Sequence of protein 1:
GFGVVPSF

Sequence of protein 2:
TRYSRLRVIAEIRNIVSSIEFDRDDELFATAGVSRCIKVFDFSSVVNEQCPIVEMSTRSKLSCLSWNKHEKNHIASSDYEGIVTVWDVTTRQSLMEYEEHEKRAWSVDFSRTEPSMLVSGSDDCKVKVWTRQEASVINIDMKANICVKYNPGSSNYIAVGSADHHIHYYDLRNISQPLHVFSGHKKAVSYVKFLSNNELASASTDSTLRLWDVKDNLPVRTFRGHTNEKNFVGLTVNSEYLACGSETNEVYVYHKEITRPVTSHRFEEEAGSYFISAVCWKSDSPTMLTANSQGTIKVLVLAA

Residue-level contacts at the interface:
Residue Y96 in protein 2 contacts residue G4 in protein 1 (closest heavy-atom distance 3.0 Å).
Residue N249 in protein 2 is in contact with residue G4 in protein 1 (closest heavy-atom distance 3.2 Å).
Residue F250 in protein 2 is in contact with residue V6 in protein 1 (closest heavy-atom distance 3.6 Å).
Residue D139 in protein 2 contacts residue P7 in protein 1 (closest heavy-atom distance 3.5 Å).
Residue F250 in protein 2 contacts residue G4 in protein 1 (closest heavy-atom distance 2.9 Å).
Residue K248 in protein 2 interacts with residue V6 in protein 1 (closest heavy-atom distance 3.0 Å).
Residue F250 in protein 2 interacts with residue V5 in protein 1 (closest heavy-atom distance 3.7 Å).
Residue L78 in protein 2 is in contact with residue F3 in protein 1 (closest heavy-atom distance 3.5 Å).
Residue F301 in protein 2 contacts residue F3 in protein 1 (closest heavy-atom distance 5.0 Å).
Residue K248 in protein 2 contacts residue V5 in protein 1 (closest heavy-atom distance 3.8 Å).
Residue C164 in protein 2 is in contact with residue V6 in protein 1 (closest heavy-atom distance 4.2 Å).
Residue V46 in protein 2 contacts residue F3 in protein 1 (closest heavy-atom distance 3.4 Å).
Residue W122 in protein 2 interacts with residue G4 in protein 1 (closest heavy-atom distance 4.8 Å).
Residue I28 in protein 2 is in contact with residue F3 in protein 1 (closest heavy-atom distance 3.6 Å).
Residue W122 in protein 2 interacts with residue P7 in protein 1 (closest heavy-atom distance 3.3 Å).
Residue N249 in protein 2 interacts with residue F3 in protein 1 (closest heavy-atom distance 4.8 Å).
Residue F301 in protein 2 is in contact with residue G4 in protein 1 (closest heavy-atom distance 4.7 Å).
Residue N249 in protein 2 contacts residue V5 in protein 1 (closest heavy-atom distance 3.9 Å).
Residue F250 in protein 2 is in contact with residue P7 in protein 1 (closest heavy-atom distance 3.9 Å).
Residue K248 in protein 2 interacts with residue G4 in protein 1 (closest heavy-atom distance 4.5 Å).
Residue N162 in protein 2 contacts residue F9 in protein 1 (closest heavy-atom distance 3.8 Å).
Residue Y96 in protein 2 interacts with residue G2 in protein 1 (closest heavy-atom distance 4.4 Å).
Residue A181 in protein 2 contacts residue F9 in protein 1 (closest heavy-atom distance 4.0 Å).
Residue C164 in protein 2 contacts residue P7 in protein 1 (closest heavy-atom distance 3.7 Å).
Residue R120 in protein 2 contacts residue G2 in protein 1 (closest heavy-atom distance 4.2 Å).
Residue A181 in protein 2 interacts with residue P7 in protein 1 (closest heavy-atom distance 4.6 Å).
Residue S30 in protein 2 contacts residue F3 in protein 1 (closest heavy-atom distance 3.9 Å).
Residue N162 in protein 2 is in contact with residue S8 in protein 1 (closest heavy-atom distance 3.9 Å).
Residue T223 in protein 2 contacts residue V6 in protein 1 (closest heavy-atom distance 3.7 Å).
Residue N162 in protein 2 interacts with residue P7 in protein 1 (closest heavy-atom distance 3.8 Å).
Residue S208 in protein 2 interacts with residue V6 in protein 1 (closest heavy-atom distance 3.9 Å).
Residue A206 in protein 2 contacts residue P7 in protein 1 (closest heavy-atom distance 3.8 Å).
Residue Y96 in protein 2 is in contact with residue F3 in protein 1 (closest heavy-atom distance 3.2 Å).
Residue G45 in protein 2 contacts residue F3 in protein 1 (closest heavy-atom distance 3.6 Å).
Residue A181 in protein 2 is in contact with residue S8 in protein 1 (closest heavy-atom distance 4.3 Å).
Residue W122 in protein 2 interacts with residue G2 in protein 1 (closest heavy-atom distance 4.7 Å).
Residue A206 in protein 2 is in contact with residue V6 in protein 1 (closest heavy-atom distance 3.7 Å).
Residue W122 in protein 2 is in contact with residue V5 in protein 1 (closest heavy-atom distance 3.6 Å).
Residue N249 in protein 2 interacts with residue V6 in protein 1 (closest heavy-atom distance 3.5 Å).
Residue K77 in protein 2 contacts residue F3 in protein 1 (closest heavy-atom distance 3.7 Å).

These two protein chains interact to form a complex.